Sequence of protein 2:
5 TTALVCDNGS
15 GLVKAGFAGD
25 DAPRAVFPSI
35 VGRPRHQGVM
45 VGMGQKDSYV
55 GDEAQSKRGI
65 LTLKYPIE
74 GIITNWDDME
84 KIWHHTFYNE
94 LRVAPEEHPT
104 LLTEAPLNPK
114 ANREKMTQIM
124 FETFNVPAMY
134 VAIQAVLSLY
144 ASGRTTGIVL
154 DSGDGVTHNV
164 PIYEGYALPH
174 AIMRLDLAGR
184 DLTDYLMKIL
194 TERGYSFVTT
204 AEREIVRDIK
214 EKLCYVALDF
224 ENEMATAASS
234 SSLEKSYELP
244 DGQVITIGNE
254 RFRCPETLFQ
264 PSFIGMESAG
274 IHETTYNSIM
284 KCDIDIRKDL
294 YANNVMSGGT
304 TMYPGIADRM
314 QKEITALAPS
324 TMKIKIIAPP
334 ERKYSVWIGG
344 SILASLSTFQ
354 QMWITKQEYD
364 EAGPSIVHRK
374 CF

These two protein chains interact to form a complex.

Sequence of protein 1:
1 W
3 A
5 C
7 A

Interface contacts:
Residue L242 in protein 2 interacts with residue A3 in protein 1 (closest heavy-atom distance 4.0 Å).
Residue Y198 in protein 2 contacts residue W1 in protein 1 (closest heavy-atom distance 4.4 Å).
Residue Y198 in protein 2 is in contact with residue A3 in protein 1 (closest heavy-atom distance 3.5 Å).
Residue G197 in protein 2 interacts with residue W1 in protein 1 (closest heavy-atom distance 3.6 Å).
Residue S199 in protein 2 is in contact with residue W1 in protein 1 (closest heavy-atom distance 3.6 Å).
Residue Q246 in protein 2 interacts with residue A3 in protein 1 (closest heavy-atom distance 4.5 Å).
Residue T194 in protein 2 interacts with residue W1 in protein 1 (closest heavy-atom distance 3.8 Å).
Residue I248 in protein 2 contacts residue A3 in protein 1 (closest heavy-atom distance 4.1 Å).
Residue G197 in protein 2 interacts with residue A3 in protein 1 (closest heavy-atom distance 3.2 Å).
Residue S199 in protein 2 is in contact with residue C5 in protein 1 (closest heavy-atom distance 4.9 Å).
Residue S199 in protein 2 is in contact with residue A3 in protein 1 (closest heavy-atom distance 2.9 Å).
Residue F200 in protein 2 interacts with residue A3 in protein 1 (closest heavy-atom distance 4.5 Å).